These two protein chains interact to form a complex.

Sequence of protein 1:
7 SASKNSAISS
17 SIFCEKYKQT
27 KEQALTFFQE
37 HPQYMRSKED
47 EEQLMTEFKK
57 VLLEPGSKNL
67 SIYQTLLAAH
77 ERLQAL

Sequence of protein 2:
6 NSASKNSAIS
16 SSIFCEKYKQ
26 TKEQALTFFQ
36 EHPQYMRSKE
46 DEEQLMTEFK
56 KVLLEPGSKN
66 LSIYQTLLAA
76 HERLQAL

Interface contacts:
Residue L31 in protein 2 contacts residue S12 in protein 1 (closest heavy-atom distance 3.0 Å).
Residue F19 in protein 2 is in contact with residue L66 in protein 1 (closest heavy-atom distance 3.5 Å).
Residue S7 in protein 2 interacts with residue M41 in protein 1 (closest heavy-atom distance 3.7 Å).
Residue N11 in protein 2 contacts residue E47 in protein 1 (closest heavy-atom distance 3.1 Å).
Residue S16 in protein 2 interacts with residue I68 in protein 1 (closest heavy-atom distance 3.7 Å).
Residue L66 in protein 2 is in contact with residue F19 in protein 1 (closest heavy-atom distance 3.6 Å).
Residue Y23 in protein 2 is in contact with residue L58 in protein 1 (closest heavy-atom distance 3.5 Å).
Residue N6 in protein 2 contacts residue K44 in protein 1 (closest heavy-atom distance 3.5 Å).
Residue M51 in protein 2 is in contact with residue S15 in protein 1 (closest heavy-atom distance 3.4 Å).
Residue Q70 in protein 2 is in contact with residue Q70 in protein 1 (closest heavy-atom distance 3.0 Å).
Residue S15 in protein 2 contacts residue I68 in protein 1 (closest heavy-atom distance 3.5 Å).
Residue Y23 in protein 2 contacts residue L59 in protein 1 (closest heavy-atom distance 3.6 Å).
Residue K27 in protein 2 is in contact with residue S16 in protein 1 (closest heavy-atom distance 3.5 Å).
Residue L66 in protein 2 contacts residue Q70 in protein 1 (closest heavy-atom distance 3.7 Å).
Residue K64 in protein 2 contacts residue Q29 in protein 1 (closest heavy-atom distance 2.9 Å).
Residue F19 in protein 2 interacts with residue I68 in protein 1 (closest heavy-atom distance 3.5 Å).
Residue F34 in protein 2 contacts residue S15 in protein 1 (closest heavy-atom distance 3.4 Å).
Residue E47 in protein 2 interacts with residue N11 in protein 1 (closest heavy-atom distance 3.3 Å).
Residue N65 in protein 2 is in contact with residue Y69 in protein 1 (closest heavy-atom distance 3.5 Å).
Residue K55 in protein 2 interacts with residue Y23 in protein 1 (closest heavy-atom distance 2.7 Å).
Residue Q70 in protein 2 contacts residue N65 in protein 1 (closest heavy-atom distance 3.4 Å).
Residue N6 in protein 2 is in contact with residue M41 in protein 1 (closest heavy-atom distance 3.0 Å).
Residue Y40 in protein 2 contacts residue N11 in protein 1 (closest heavy-atom distance 3.1 Å).
Residue S67 in protein 2 is in contact with residue N65 in protein 1 (closest heavy-atom distance 2.7 Å).
Residue S15 in protein 2 contacts residue A30 in protein 1 (closest heavy-atom distance 3.5 Å).
Residue S16 in protein 2 contacts residue K27 in protein 1 (closest heavy-atom distance 3.7 Å).
Residue L66 in protein 2 contacts residue Q29 in protein 1 (closest heavy-atom distance 2.9 Å).
Residue N6 in protein 2 contacts residue S43 in protein 1 (closest heavy-atom distance 3.6 Å).
Residue K64 in protein 2 is in contact with residue Q25 in protein 1 (closest heavy-atom distance 3.6 Å).
Residue N65 in protein 2 interacts with residue Q70 in protein 1 (closest heavy-atom distance 3.5 Å).
Residue I68 in protein 2 interacts with residue F19 in protein 1 (closest heavy-atom distance 3.4 Å).
Residue N11 in protein 2 contacts residue Y40 in protein 1 (closest heavy-atom distance 3.4 Å).
Residue N11 in protein 2 interacts with residue F34 in protein 1 (closest heavy-atom distance 3.6 Å).
Residue A8 in protein 2 interacts with residue M41 in protein 1 (closest heavy-atom distance 3.6 Å).
Residue N6 in protein 2 interacts with residue Y40 in protein 1 (closest heavy-atom distance 2.9 Å).
Residue S16 in protein 2 is in contact with residue A30 in protein 1 (closest heavy-atom distance 3.7 Å).
Residue F34 in protein 2 is in contact with residue N11 in protein 1 (closest heavy-atom distance 3.6 Å).
Residue S12 in protein 2 is in contact with residue A30 in protein 1 (closest heavy-atom distance 3.5 Å).
Residue S67 in protein 2 interacts with residue S67 in protein 1 (closest heavy-atom distance 3.5 Å).
Residue M41 in protein 2 contacts residue A8 in protein 1 (closest heavy-atom distance 3.5 Å).
Residue A30 in protein 2 contacts residue S12 in protein 1 (closest heavy-atom distance 3.4 Å).
Residue I68 in protein 2 interacts with residue S16 in protein 1 (closest heavy-atom distance 3.7 Å).
Residue Q29 in protein 2 contacts residue N65 in protein 1 (closest heavy-atom distance 3.4 Å).
Residue L58 in protein 2 contacts residue Y23 in protein 1 (closest heavy-atom distance 3.5 Å).
Residue T26 in protein 2 is in contact with residue S16 in protein 1 (closest heavy-atom distance 3.7 Å).
Residue S15 in protein 2 interacts with residue F34 in protein 1 (closest heavy-atom distance 3.7 Å).
Residue Q29 in protein 2 contacts residue K64 in protein 1 (closest heavy-atom distance 3.0 Å).
Residue L66 in protein 2 interacts with residue S67 in protein 1 (closest heavy-atom distance 3.7 Å).
Residue F54 in protein 2 is in contact with residue S15 in protein 1 (closest heavy-atom distance 3.6 Å).
Residue N65 in protein 2 contacts residue S67 in protein 1 (closest heavy-atom distance 2.7 Å).
Residue S12 in protein 2 interacts with residue K27 in protein 1 (closest heavy-atom distance 3.2 Å).
Residue Y69 in protein 2 interacts with residue N65 in protein 1 (closest heavy-atom distance 3.5 Å).
Residue M41 in protein 2 interacts with residue S7 in protein 1 (closest heavy-atom distance 3.4 Å).
Residue I68 in protein 2 contacts residue S15 in protein 1 (closest heavy-atom distance 3.5 Å).
Residue Q29 in protein 2 contacts residue L66 in protein 1 (closest heavy-atom distance 2.9 Å).
Residue N65 in protein 2 is in contact with residue Q29 in protein 1 (closest heavy-atom distance 3.4 Å).
Residue S15 in protein 2 is in contact with residue F54 in protein 1 (closest heavy-atom distance 3.6 Å).
Residue Y23 in protein 2 is in contact with residue K55 in protein 1 (closest heavy-atom distance 2.7 Å).
Residue A30 in protein 2 contacts residue S16 in protein 1 (closest heavy-atom distance 3.5 Å).
Residue Q25 in protein 2 is in contact with residue K64 in protein 1 (closest heavy-atom distance 3.5 Å).